Sequence of protein 2:
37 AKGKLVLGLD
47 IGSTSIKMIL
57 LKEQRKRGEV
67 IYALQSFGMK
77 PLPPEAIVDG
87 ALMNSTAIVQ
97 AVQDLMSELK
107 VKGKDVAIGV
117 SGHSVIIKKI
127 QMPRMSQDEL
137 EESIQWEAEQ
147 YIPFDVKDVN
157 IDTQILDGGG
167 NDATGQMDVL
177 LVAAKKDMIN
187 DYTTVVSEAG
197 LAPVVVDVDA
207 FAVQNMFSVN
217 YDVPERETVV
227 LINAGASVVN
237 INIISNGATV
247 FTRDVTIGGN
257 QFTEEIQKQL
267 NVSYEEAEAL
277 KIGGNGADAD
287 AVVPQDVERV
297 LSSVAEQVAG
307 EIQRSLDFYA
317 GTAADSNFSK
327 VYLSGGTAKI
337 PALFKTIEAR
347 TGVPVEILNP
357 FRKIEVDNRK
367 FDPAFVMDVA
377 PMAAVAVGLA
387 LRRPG

Contacts between the two chains:
Residue D203 in protein 2 interacts with residue I5 in protein 1 (closest heavy-atom distance 4.8 Å).
Residue D203 in protein 2 is in contact with residue N6 in protein 1 (closest heavy-atom distance 4.8 Å).
Residue V202 in protein 2 contacts residue R4 in protein 1 (closest heavy-atom distance 4.0 Å).
Residue G243 in protein 2 interacts with residue M1 in protein 1 (closest heavy-atom distance 2.7 Å).
Residue D203 in protein 2 interacts with residue R4 in protein 1 (closest heavy-atom distance 3.6 Å).
Residue V202 in protein 2 contacts residue I5 in protein 1 (closest heavy-atom distance 3.3 Å).
Residue A244 in protein 2 is in contact with residue M1 in protein 1 (closest heavy-atom distance 4.4 Å).
Residue V202 in protein 2 is in contact with residue L7 in protein 1 (closest heavy-atom distance 4.0 Å).
Residue V202 in protein 2 interacts with residue N6 in protein 1 (closest heavy-atom distance 2.6 Å).

Sequence of protein 1:
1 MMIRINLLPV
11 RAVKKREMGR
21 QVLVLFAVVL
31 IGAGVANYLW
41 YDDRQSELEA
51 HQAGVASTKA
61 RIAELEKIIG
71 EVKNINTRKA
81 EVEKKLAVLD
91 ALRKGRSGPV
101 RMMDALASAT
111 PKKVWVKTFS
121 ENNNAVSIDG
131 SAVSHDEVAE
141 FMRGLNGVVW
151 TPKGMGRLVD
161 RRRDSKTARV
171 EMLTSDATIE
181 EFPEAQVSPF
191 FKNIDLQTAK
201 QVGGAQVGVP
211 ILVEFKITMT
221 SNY

The following describes two proteins that form a bound complex.